The following describes two proteins that form a bound complex.

Sequence of the second protein:
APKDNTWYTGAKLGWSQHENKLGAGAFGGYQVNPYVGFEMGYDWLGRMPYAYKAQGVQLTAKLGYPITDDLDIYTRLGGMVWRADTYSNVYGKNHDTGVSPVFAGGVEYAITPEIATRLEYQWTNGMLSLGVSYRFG

Sequence of the first protein:
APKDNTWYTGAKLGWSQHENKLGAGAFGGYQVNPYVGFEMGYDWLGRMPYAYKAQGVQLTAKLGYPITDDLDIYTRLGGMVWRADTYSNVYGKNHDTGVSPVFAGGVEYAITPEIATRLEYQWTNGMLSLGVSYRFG

Contacts between the two chains:
Residue T165 in the first protein is in contact with residue F144 in the second protein (closest heavy-atom distance 0.5 Å).
Residue Y76 in the first protein is in contact with residue G35 in the second protein (closest heavy-atom distance 0.7 Å).
Residue W123 in the first protein interacts with residue L160 in the second protein (closest heavy-atom distance 0.6 Å).
Residue P142 in the first protein is in contact with residue W164 in the second protein (closest heavy-atom distance 0.6 Å).
Residue N135 in the first protein interacts with residue A151 in the second protein (closest heavy-atom distance 0.6 Å).
Residue W123 in the first protein is in contact with residue G146 in the second protein (closest heavy-atom distance 0.6 Å).
Residue V187 in the first protein interacts with residue K94 in the second protein (closest heavy-atom distance 0.7 Å).
Residue H136 in the first protein is in contact with residue Y150 in the second protein (closest heavy-atom distance 0.5 Å).
Residue D137 in the first protein is in contact with residue V148 in the second protein (closest heavy-atom distance 0.3 Å).
Residue L183 in the first protein is in contact with residue Q99 in the second protein (closest heavy-atom distance 0.5 Å).
Residue Q99 in the first protein is in contact with residue L183 in the second protein (closest heavy-atom distance 0.5 Å).
Residue Y162 in the first protein contacts residue M121 in the second protein (closest heavy-atom distance 0.5 Å).
Residue L160 in the first protein is in contact with residue W123 in the second protein (closest heavy-atom distance 0.6 Å).
Residue M182 in the first protein is in contact with residue Q99 in the second protein (closest heavy-atom distance 0.7 Å).
Residue G147 in the first protein interacts with residue W123 in the second protein (closest heavy-atom distance 0.7 Å).
Residue W164 in the first protein is in contact with residue V143 in the second protein (closest heavy-atom distance 0.6 Å).
Residue M121 in the first protein interacts with residue Q163 in the second protein (closest heavy-atom distance 0.6 Å).
Residue V148 in the first protein interacts with residue D137 in the second protein (closest heavy-atom distance 0.3 Å).
Residue T153 in the first protein interacts with residue Y128 in the second protein (closest heavy-atom distance 0.7 Å).
Residue L183 in the first protein is in contact with residue V98 in the second protein (closest heavy-atom distance 0.4 Å).
Residue G146 in the first protein contacts residue W123 in the second protein (closest heavy-atom distance 0.6 Å).
Residue T153 in the first protein is in contact with residue K134 in the second protein (closest heavy-atom distance 0.6 Å).
Residue D111 in the first protein interacts with residue N135 in the second protein (closest heavy-atom distance 0.6 Å).
Residue F61 in the first protein interacts with residue L79 in the second protein (closest heavy-atom distance 0.7 Å).
Residue R81 in the first protein interacts with residue Y29 in the second protein (closest heavy-atom distance 0.6 Å).
Residue T138 in the first protein interacts with residue V148 in the second protein (closest heavy-atom distance 0.7 Å).
Residue V143 in the first protein contacts residue W164 in the second protein (closest heavy-atom distance 0.6 Å).
Residue Q96 in the first protein contacts residue G186 in the second protein (closest heavy-atom distance 0.6 Å).
Residue K134 in the first protein is in contact with residue T153 in the second protein (closest heavy-atom distance 0.6 Å).
Residue Q163 in the first protein contacts residue M121 in the second protein (closest heavy-atom distance 0.6 Å).
Residue Y76 in the first protein interacts with residue L34 in the second protein (closest heavy-atom distance 0.4 Å).
Residue L79 in the first protein contacts residue F61 in the second protein (closest heavy-atom distance 0.7 Å).
Residue M121 in the first protein is in contact with residue Y162 in the second protein (closest heavy-atom distance 0.5 Å).
Residue K33 in the first protein is in contact with residue W78 in the second protein (closest heavy-atom distance 0.7 Å).
Residue Y93 in the first protein contacts residue P23 in the second protein (closest heavy-atom distance 0.3 Å).
Residue G186 in the first protein contacts residue Q96 in the second protein (closest heavy-atom distance 0.6 Å).
Residue W164 in the first protein interacts with residue P142 in the second protein (closest heavy-atom distance 0.6 Å).
Residue W123 in the first protein interacts with residue G147 in the second protein (closest heavy-atom distance 0.7 Å).
Residue Y128 in the first protein interacts with residue T153 in the second protein (closest heavy-atom distance 0.7 Å).
Residue Y128 in the first protein is in contact with residue E155 in the second protein (closest heavy-atom distance 0.5 Å).
Residue D126 in the first protein is in contact with residue T158 in the second protein (closest heavy-atom distance 0.6 Å).
Residue I156 in the first protein contacts residue Y128 in the second protein (closest heavy-atom distance 0.6 Å).
Residue K94 in the first protein interacts with residue V187 in the second protein (closest heavy-atom distance 0.7 Å).
Residue V148 in the first protein contacts residue T138 in the second protein (closest heavy-atom distance 0.7 Å).
Residue L34 in the first protein contacts residue Y76 in the second protein (closest heavy-atom distance 0.4 Å).
Residue W78 in the first protein is in contact with residue K33 in the second protein (closest heavy-atom distance 0.7 Å).
Residue Y128 in the first protein interacts with residue I156 in the second protein (closest heavy-atom distance 0.6 Å).
Residue F144 in the first protein contacts residue T165 in the second protein (closest heavy-atom distance 0.5 Å).
Residue Y150 in the first protein is in contact with residue H136 in the second protein (closest heavy-atom distance 0.5 Å).
Residue G35 in the first protein interacts with residue Y76 in the second protein (closest heavy-atom distance 0.7 Å).
Residue N135 in the first protein interacts with residue D111 in the second protein (closest heavy-atom distance 0.6 Å).
Residue E149 in the first protein interacts with residue H136 in the second protein (closest heavy-atom distance 0.7 Å).
Residue T158 in the first protein is in contact with residue D126 in the second protein (closest heavy-atom distance 0.6 Å).
Residue A151 in the first protein interacts with residue N135 in the second protein (closest heavy-atom distance 0.6 Å).
Residue Q99 in the first protein contacts residue M182 in the second protein (closest heavy-atom distance 0.7 Å).
Residue Y29 in the first protein is in contact with residue R81 in the second protein (closest heavy-atom distance 0.6 Å).
Residue E155 in the first protein interacts with residue Y128 in the second protein (closest heavy-atom distance 0.5 Å).
Residue V98 in the first protein is in contact with residue L183 in the second protein (closest heavy-atom distance 0.4 Å).
Residue P23 in the first protein is in contact with residue Y93 in the second protein (closest heavy-atom distance 0.3 Å).
Residue H136 in the first protein is in contact with residue E149 in the second protein (closest heavy-atom distance 0.7 Å).